Sequence of protein 2:
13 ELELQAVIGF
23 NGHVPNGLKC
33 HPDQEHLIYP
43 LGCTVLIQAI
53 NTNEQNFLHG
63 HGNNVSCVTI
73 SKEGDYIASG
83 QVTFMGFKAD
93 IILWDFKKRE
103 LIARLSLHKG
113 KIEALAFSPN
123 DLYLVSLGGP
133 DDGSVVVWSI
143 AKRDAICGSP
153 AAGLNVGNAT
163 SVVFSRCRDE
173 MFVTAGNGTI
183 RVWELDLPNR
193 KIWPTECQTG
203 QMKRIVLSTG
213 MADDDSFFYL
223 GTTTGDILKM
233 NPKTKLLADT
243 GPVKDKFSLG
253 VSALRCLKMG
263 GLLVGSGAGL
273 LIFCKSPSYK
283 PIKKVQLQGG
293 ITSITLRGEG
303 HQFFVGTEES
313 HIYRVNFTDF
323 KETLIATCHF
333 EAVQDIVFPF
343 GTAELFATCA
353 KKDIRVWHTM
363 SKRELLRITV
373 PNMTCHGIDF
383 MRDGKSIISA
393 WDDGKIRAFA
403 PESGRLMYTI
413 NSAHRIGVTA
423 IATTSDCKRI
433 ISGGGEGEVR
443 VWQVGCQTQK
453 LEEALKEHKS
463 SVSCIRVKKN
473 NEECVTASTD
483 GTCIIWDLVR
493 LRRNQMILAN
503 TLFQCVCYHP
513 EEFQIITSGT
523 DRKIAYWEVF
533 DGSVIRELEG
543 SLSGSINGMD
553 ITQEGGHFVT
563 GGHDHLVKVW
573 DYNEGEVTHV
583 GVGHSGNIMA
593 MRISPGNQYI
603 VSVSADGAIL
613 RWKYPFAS

Sequence of protein 1:
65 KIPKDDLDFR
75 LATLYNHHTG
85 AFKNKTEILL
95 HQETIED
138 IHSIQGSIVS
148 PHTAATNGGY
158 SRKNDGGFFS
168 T

These two protein chains interact to form a complex.

Residue-level contacts at the interface:
Residue I418 in protein 2 interacts with residue I141 in protein 1 (closest heavy-atom distance 4.8 Å).
Residue K461 in protein 2 interacts with residue T168 in protein 1 (closest heavy-atom distance 3.6 Å).
Residue K353 in protein 2 is in contact with residue I138 in protein 1 (closest heavy-atom distance 4.8 Å).
Residue L504 in protein 2 is in contact with residue A152 in protein 1 (closest heavy-atom distance 3.6 Å).
Residue I418 in protein 2 is in contact with residue G143 in protein 1 (closest heavy-atom distance 3.7 Å).